Sequence of the second protein:
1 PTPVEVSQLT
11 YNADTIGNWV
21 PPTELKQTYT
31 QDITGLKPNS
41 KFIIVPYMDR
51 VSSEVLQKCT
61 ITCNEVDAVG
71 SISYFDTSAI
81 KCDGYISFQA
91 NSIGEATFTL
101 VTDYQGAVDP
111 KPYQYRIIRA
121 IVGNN

Residue-level contacts at the interface:
Residue R50 in the second protein is in contact with residue S78 in the first protein (closest heavy-atom distance 3.8 Å).
Residue A79 in the second protein interacts with residue R50 in the first protein (closest heavy-atom distance 3.9 Å).
Residue Y47 in the second protein is in contact with residue C82 in the first protein (closest heavy-atom distance 3.3 Å).
Residue M48 in the second protein contacts residue C82 in the first protein (closest heavy-atom distance 2.7 Å).
Residue S78 in the second protein is in contact with residue R50 in the first protein (closest heavy-atom distance 3.8 Å).
Residue R50 in the second protein interacts with residue I80 in the first protein (closest heavy-atom distance 3.1 Å).
Residue F42 in the second protein contacts residue Y11 in the first protein (closest heavy-atom distance 3.7 Å).
Residue Y11 in the second protein is in contact with residue K41 in the first protein (closest heavy-atom distance 2.6 Å).
Residue M48 in the second protein contacts residue I80 in the first protein (closest heavy-atom distance 3.5 Å).
Residue I80 in the second protein contacts residue R50 in the first protein (closest heavy-atom distance 3.0 Å).
Residue I80 in the second protein is in contact with residue I80 in the first protein (closest heavy-atom distance 3.6 Å).
Residue Y85 in the second protein interacts with residue R116 in the first protein (closest heavy-atom distance 3.6 Å).
Residue C82 in the second protein is in contact with residue M48 in the first protein (closest heavy-atom distance 2.9 Å).
Residue D49 in the second protein is in contact with residue I80 in the first protein (closest heavy-atom distance 3.4 Å).
Residue K41 in the second protein is in contact with residue L9 in the first protein (closest heavy-atom distance 3.4 Å).
Residue S52 in the second protein interacts with residue S78 in the first protein (closest heavy-atom distance 2.8 Å).
Residue K81 in the second protein contacts residue D49 in the first protein (closest heavy-atom distance 3.4 Å).
Residue N125 in the second protein is in contact with residue Y11 in the first protein (closest heavy-atom distance 3.5 Å).
Residue G123 in the second protein interacts with residue V6 in the first protein (closest heavy-atom distance 3.6 Å).
Residue I80 in the second protein contacts residue M48 in the first protein (closest heavy-atom distance 3.5 Å).
Residue M48 in the second protein is in contact with residue D83 in the first protein (closest heavy-atom distance 3.7 Å).
Residue K81 in the second protein interacts with residue M48 in the first protein (closest heavy-atom distance 3.4 Å).
Residue R116 in the second protein contacts residue G84 in the first protein (closest heavy-atom distance 3.7 Å).
Residue Y85 in the second protein contacts residue D14 in the first protein (closest heavy-atom distance 2.7 Å).
Residue A120 in the second protein interacts with residue Y11 in the first protein (closest heavy-atom distance 2.8 Å).
Residue I80 in the second protein interacts with residue D49 in the first protein (closest heavy-atom distance 3.5 Å).
Residue K41 in the second protein contacts residue Y11 in the first protein (closest heavy-atom distance 2.6 Å).
Residue Y47 in the second protein is in contact with residue D83 in the first protein (closest heavy-atom distance 3.2 Å).
Residue I118 in the second protein is in contact with residue I118 in the first protein (closest heavy-atom distance 3.5 Å).
Residue R116 in the second protein interacts with residue D83 in the first protein (closest heavy-atom distance 3.1 Å).
Residue Y11 in the second protein is in contact with residue R119 in the first protein (closest heavy-atom distance 3.6 Å).
Residue M48 in the second protein contacts residue K81 in the first protein (closest heavy-atom distance 3.4 Å).
Residue D14 in the second protein is in contact with residue Y85 in the first protein (closest heavy-atom distance 2.6 Å).
Residue Y11 in the second protein is in contact with residue I118 in the first protein (closest heavy-atom distance 3.8 Å).
Residue Y11 in the second protein is in contact with residue N125 in the first protein (closest heavy-atom distance 3.7 Å).
Residue D83 in the second protein is in contact with residue Y47 in the first protein (closest heavy-atom distance 3.2 Å).
Residue K41 in the second protein contacts residue S7 in the first protein (closest heavy-atom distance 3.1 Å).
Residue R119 in the second protein interacts with residue Y11 in the first protein (closest heavy-atom distance 3.6 Å).
Residue Y11 in the second protein is in contact with residue F42 in the first protein (closest heavy-atom distance 3.5 Å).
Residue G84 in the second protein is in contact with residue R116 in the first protein (closest heavy-atom distance 3.7 Å).
Residue L9 in the second protein interacts with residue N125 in the first protein (closest heavy-atom distance 3.6 Å).
Residue D49 in the second protein is in contact with residue D83 in the first protein (closest heavy-atom distance 3.8 Å).
Residue A13 in the second protein contacts residue Y85 in the first protein (closest heavy-atom distance 3.6 Å).
Residue N125 in the second protein interacts with residue L9 in the first protein (closest heavy-atom distance 3.5 Å).
Residue S78 in the second protein is in contact with residue S52 in the first protein (closest heavy-atom distance 2.9 Å).
Residue I43 in the second protein interacts with residue Y11 in the first protein (closest heavy-atom distance 3.3 Å).
Residue D76 in the second protein contacts residue I80 in the first protein (closest heavy-atom distance 3.8 Å).
Residue D83 in the second protein is in contact with residue R116 in the first protein (closest heavy-atom distance 3.7 Å).
Residue S52 in the second protein contacts residue I80 in the first protein (closest heavy-atom distance 3.7 Å).
Residue I80 in the second protein contacts residue D76 in the first protein (closest heavy-atom distance 3.5 Å).
Residue S78 in the second protein is in contact with residue V51 in the first protein (closest heavy-atom distance 3.5 Å).
Residue V51 in the second protein contacts residue S78 in the first protein (closest heavy-atom distance 3.3 Å).
Residue Y11 in the second protein interacts with residue A120 in the first protein (closest heavy-atom distance 2.9 Å).
Residue Y11 in the second protein interacts with residue I43 in the first protein (closest heavy-atom distance 3.7 Å).
Residue V6 in the second protein interacts with residue G123 in the first protein (closest heavy-atom distance 3.4 Å).
Residue L9 in the second protein is in contact with residue K41 in the first protein (closest heavy-atom distance 3.1 Å).
Residue R116 in the second protein is in contact with residue Y85 in the first protein (closest heavy-atom distance 3.6 Å).
Residue C82 in the second protein interacts with residue Y47 in the first protein (closest heavy-atom distance 3.4 Å).
Residue Y85 in the second protein is in contact with residue A13 in the first protein (closest heavy-atom distance 3.7 Å).
Residue S7 in the second protein is in contact with residue K41 in the first protein (closest heavy-atom distance 3.1 Å).

Sequence of the first protein:
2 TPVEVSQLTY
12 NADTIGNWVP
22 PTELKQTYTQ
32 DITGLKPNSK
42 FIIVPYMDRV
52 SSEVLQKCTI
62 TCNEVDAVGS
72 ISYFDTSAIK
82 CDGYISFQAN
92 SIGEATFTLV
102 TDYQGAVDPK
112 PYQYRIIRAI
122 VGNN

The following describes two proteins that form a bound complex.